These two protein chains interact to form a complex.

Sequence of chain A:
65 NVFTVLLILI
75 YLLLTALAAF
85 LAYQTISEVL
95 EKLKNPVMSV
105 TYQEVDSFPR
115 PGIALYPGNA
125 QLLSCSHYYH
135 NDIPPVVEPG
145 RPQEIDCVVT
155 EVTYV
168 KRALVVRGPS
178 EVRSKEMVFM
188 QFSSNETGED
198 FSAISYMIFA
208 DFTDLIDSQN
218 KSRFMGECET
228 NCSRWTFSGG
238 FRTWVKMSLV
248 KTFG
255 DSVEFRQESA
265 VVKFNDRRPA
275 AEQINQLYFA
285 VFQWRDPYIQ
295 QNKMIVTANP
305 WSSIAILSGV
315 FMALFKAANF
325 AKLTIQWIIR

Sequence of chain B:
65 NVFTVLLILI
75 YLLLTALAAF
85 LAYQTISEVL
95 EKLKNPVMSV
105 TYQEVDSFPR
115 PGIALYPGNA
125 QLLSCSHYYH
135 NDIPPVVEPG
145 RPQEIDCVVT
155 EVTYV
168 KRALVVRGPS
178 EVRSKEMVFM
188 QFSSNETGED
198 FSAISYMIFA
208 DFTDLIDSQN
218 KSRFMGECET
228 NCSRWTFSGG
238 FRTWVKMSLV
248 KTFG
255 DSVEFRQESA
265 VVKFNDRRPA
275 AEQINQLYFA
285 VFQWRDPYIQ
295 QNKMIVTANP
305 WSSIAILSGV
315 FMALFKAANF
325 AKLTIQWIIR

Residue-level contacts at the interface:
Residue I310 in chain A contacts residue I310 in chain B (closest heavy-atom distance 3.9 Å).
Residue V140 in chain A is in contact with residue D197 in chain B (closest heavy-atom distance 3.6 Å).
Residue A264 in chain A interacts with residue T233 in chain B (closest heavy-atom distance 4.6 Å).
Residue R239 in chain A contacts residue F198 in chain B (closest heavy-atom distance 3.4 Å).
Residue F283 in chain A contacts residue F198 in chain B (closest heavy-atom distance 4.0 Å).
Residue F268 in chain A interacts with residue D197 in chain B (closest heavy-atom distance 3.4 Å).
Residue K267 in chain A interacts with residue F238 in chain B (closest heavy-atom distance 4.3 Å).
Residue N269 in chain A interacts with residue E193 in chain B (closest heavy-atom distance 2.7 Å).
Residue N303 in chain A is in contact with residue E92 in chain B (closest heavy-atom distance 3.5 Å).
Residue F238 in chain A interacts with residue F238 in chain B (closest heavy-atom distance 4.0 Å).
Residue N303 in chain A interacts with residue K96 in chain B (closest heavy-atom distance 4.2 Å).
Residue K267 in chain A is in contact with residue F198 in chain B (closest heavy-atom distance 4.0 Å).
Residue P304 in chain A is in contact with residue E92 in chain B (closest heavy-atom distance 3.5 Å).
Residue R271 in chain A is in contact with residue E196 in chain B (closest heavy-atom distance 2.8 Å).
Residue W305 in chain A contacts residue E92 in chain B (closest heavy-atom distance 4.0 Å).
Residue W305 in chain A interacts with residue L85 in chain B (closest heavy-atom distance 3.6 Å).
Residue I299 in chain A interacts with residue N99 in chain B (closest heavy-atom distance 3.3 Å).
Residue N269 in chain A contacts residue Q280 in chain B (closest heavy-atom distance 4.1 Å).
Residue M316 in chain A contacts residue M316 in chain B (closest heavy-atom distance 3.0 Å).
Residue V101 in chain A is in contact with residue V101 in chain B (closest heavy-atom distance 3.8 Å).
Residue N269 in chain A interacts with residue E196 in chain B (closest heavy-atom distance 4.5 Å).
Residue P139 in chain A is in contact with residue G195 in chain B (closest heavy-atom distance 4.5 Å).
Residue R271 in chain A interacts with residue T194 in chain B (closest heavy-atom distance 4.0 Å).
Residue S103 in chain A is in contact with residue N99 in chain B (closest heavy-atom distance 4.1 Å).
Residue M316 in chain A contacts residue K320 in chain B (closest heavy-atom distance 4.3 Å).
Residue V104 in chain A interacts with residue M298 in chain B (closest heavy-atom distance 4.2 Å).
Residue R271 in chain A is in contact with residue D197 in chain B (closest heavy-atom distance 3.8 Å).
Residue N269 in chain A contacts residue F198 in chain B (closest heavy-atom distance 4.2 Å).
Residue K267 in chain A interacts with residue D197 in chain B (closest heavy-atom distance 4.5 Å).
Residue W305 in chain A interacts with residue F84 in chain B (closest heavy-atom distance 3.4 Å).
Residue K267 in chain A interacts with residue S199 in chain B (closest heavy-atom distance 3.3 Å).
Residue K267 in chain A contacts residue G236 in chain B (closest heavy-atom distance 3.5 Å).
Residue V300 in chain A is in contact with residue K96 in chain B (closest heavy-atom distance 3.4 Å).
Residue V266 in chain A interacts with residue A200 in chain B (closest heavy-atom distance 3.9 Å).
Residue W305 in chain A is in contact with residue Q88 in chain B (closest heavy-atom distance 3.0 Å).
Residue K297 in chain A contacts residue N99 in chain B (closest heavy-atom distance 3.8 Å).
Residue K267 in chain A interacts with residue Q280 in chain B (closest heavy-atom distance 3.3 Å).
Residue V266 in chain A contacts residue S235 in chain B (closest heavy-atom distance 4.1 Å).
Residue S306 in chain A interacts with residue I310 in chain B (closest heavy-atom distance 2.5 Å).
Residue A309 in chain A contacts residue I310 in chain B (closest heavy-atom distance 4.0 Å).
Residue S103 in chain A is in contact with residue P100 in chain B (closest heavy-atom distance 3.4 Å).
Residue R271 in chain A contacts residue E193 in chain B (closest heavy-atom distance 4.5 Å).
Residue R239 in chain A interacts with residue A200 in chain B (closest heavy-atom distance 4.4 Å).
Residue V104 in chain A interacts with residue P100 in chain B (closest heavy-atom distance 4.5 Å).
Residue P139 in chain A is in contact with residue D197 in chain B (closest heavy-atom distance 4.6 Å).
Residue V266 in chain A interacts with residue S199 in chain B (closest heavy-atom distance 3.8 Å).
Residue V104 in chain A is in contact with residue M102 in chain B (closest heavy-atom distance 4.4 Å).
Residue V266 in chain A is in contact with residue T233 in chain B (closest heavy-atom distance 4.4 Å).
Residue V266 in chain A interacts with residue F198 in chain B (closest heavy-atom distance 3.9 Å).
Residue F186 in chain A is in contact with residue F198 in chain B (closest heavy-atom distance 4.2 Å).
Residue R271 in chain A interacts with residue G195 in chain B (closest heavy-atom distance 4.3 Å).
Residue A302 in chain A interacts with residue E92 in chain B (closest heavy-atom distance 4.7 Å).
Residue N269 in chain A contacts residue D197 in chain B (closest heavy-atom distance 3.2 Å).
Residue K267 in chain A interacts with residue S235 in chain B (closest heavy-atom distance 3.3 Å).
Residue I299 in chain A contacts residue K96 in chain B (closest heavy-atom distance 3.6 Å).
Residue V265 in chain A contacts residue S235 in chain B (closest heavy-atom distance 3.7 Å).
Residue A309 in chain A contacts residue V314 in chain B (closest heavy-atom distance 4.0 Å).
Residue F268 in chain A is in contact with residue F198 in chain B (closest heavy-atom distance 3.9 Å).
Residue T301 in chain A is in contact with residue T301 in chain B (closest heavy-atom distance 3.8 Å).
Residue S103 in chain A is in contact with residue V101 in chain B (closest heavy-atom distance 4.3 Å).